Sequence of protein 2:
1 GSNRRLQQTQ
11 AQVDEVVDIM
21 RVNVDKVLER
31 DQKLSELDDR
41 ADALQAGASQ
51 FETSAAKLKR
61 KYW

This data describes a binding interaction between two proteins.

Residue-level contacts at the interface:
Residue L12 in protein 1 contacts residue L6 in protein 2 (closest heavy-atom distance 3.7 Å).
Residue I19 in protein 1 contacts residue Q12 in protein 2 (closest heavy-atom distance 3.9 Å).
Residue R23 in protein 1 contacts residue E15 in protein 2 (closest heavy-atom distance 3.7 Å).
Residue L65 in protein 1 is in contact with residue S54 in protein 2 (closest heavy-atom distance 4.0 Å).
Residue S16 in protein 1 is in contact with residue R5 in protein 2 (closest heavy-atom distance 3.6 Å).
Residue L27 in protein 1 is in contact with residue I19 in protein 2 (closest heavy-atom distance 3.8 Å).
Residue M29 in protein 1 is in contact with residue M20 in protein 2 (closest heavy-atom distance 3.9 Å).
Residue A26 in protein 1 contacts residue I19 in protein 2 (closest heavy-atom distance 3.6 Å).
Residue I43 in protein 1 contacts residue L37 in protein 2 (closest heavy-atom distance 3.7 Å).
Residue L65 in protein 1 contacts residue K57 in protein 2 (closest heavy-atom distance 3.7 Å).
Residue Q36 in protein 1 contacts residue R30 in protein 2 (closest heavy-atom distance 2.6 Å).
Residue A61 in protein 1 is in contact with residue F51 in protein 2 (closest heavy-atom distance 4.3 Å).
Residue A61 in protein 1 is in contact with residue L58 in protein 2 (closest heavy-atom distance 3.8 Å).
Residue D48 in protein 1 interacts with residue R40 in protein 2 (closest heavy-atom distance 4.2 Å).
Residue N58 in protein 1 interacts with residue F51 in protein 2 (closest heavy-atom distance 3.5 Å).
Residue D34 in protein 1 interacts with residue K26 in protein 2 (closest heavy-atom distance 2.7 Å).
Residue L12 in protein 1 is in contact with residue R5 in protein 2 (closest heavy-atom distance 4.0 Å).
Residue M64 in protein 1 contacts residue L58 in protein 2 (closest heavy-atom distance 3.9 Å).
Residue D9 in protein 1 contacts residue G1 in protein 2 (closest heavy-atom distance 3.4 Å).
Residue L65 in protein 1 contacts residue L58 in protein 2 (closest heavy-atom distance 3.4 Å).
Residue I40 in protein 1 is in contact with residue K33 in protein 2 (closest heavy-atom distance 3.6 Å).
Residue N37 in protein 1 interacts with residue K26 in protein 2 (closest heavy-atom distance 3.4 Å).
Residue M44 in protein 1 contacts residue R40 in protein 2 (closest heavy-atom distance 3.1 Å).
Residue I54 in protein 1 interacts with residue F51 in protein 2 (closest heavy-atom distance 4.2 Å).
Residue L22 in protein 1 interacts with residue V16 in protein 2 (closest heavy-atom distance 4.0 Å).
Residue I19 in protein 1 is in contact with residue V16 in protein 2 (closest heavy-atom distance 3.8 Å).
Residue G66 in protein 1 is in contact with residue K61 in protein 2 (closest heavy-atom distance 3.9 Å).
Residue M44 in protein 1 contacts residue K33 in protein 2 (closest heavy-atom distance 3.6 Å).
Residue S16 in protein 1 is in contact with residue Q12 in protein 2 (closest heavy-atom distance 2.6 Å).
Residue A61 in protein 1 is in contact with residue S54 in protein 2 (closest heavy-atom distance 4.0 Å).
Residue L65 in protein 1 is in contact with residue K61 in protein 2 (closest heavy-atom distance 3.9 Å).
Residue R23 in protein 1 contacts residue I19 in protein 2 (closest heavy-atom distance 4.1 Å).
Residue I33 in protein 1 interacts with residue N23 in protein 2 (closest heavy-atom distance 4.1 Å).
Residue I33 in protein 1 interacts with residue V27 in protein 2 (closest heavy-atom distance 4.1 Å).
Residue I54 in protein 1 contacts residue G47 in protein 2 (closest heavy-atom distance 3.5 Å).
Residue I33 in protein 1 interacts with residue K26 in protein 2 (closest heavy-atom distance 3.7 Å).
Residue M64 in protein 1 interacts with residue K61 in protein 2 (closest heavy-atom distance 3.1 Å).
Residue A26 in protein 1 contacts residue N23 in protein 2 (closest heavy-atom distance 2.8 Å).
Residue A57 in protein 1 interacts with residue F51 in protein 2 (closest heavy-atom distance 3.6 Å).
Residue K51 in protein 1 is in contact with residue L44 in protein 2 (closest heavy-atom distance 3.8 Å).
Residue N58 in protein 1 contacts residue S54 in protein 2 (closest heavy-atom distance 2.9 Å).
Residue M64 in protein 1 contacts residue Y62 in protein 2 (closest heavy-atom distance 3.1 Å).
Residue N37 in protein 1 is in contact with residue K33 in protein 2 (closest heavy-atom distance 4.0 Å).
Residue A26 in protein 1 is in contact with residue M20 in protein 2 (closest heavy-atom distance 3.6 Å).
Residue S16 in protein 1 is in contact with residue T9 in protein 2 (closest heavy-atom distance 3.8 Å).
Residue I54 in protein 1 is in contact with residue A48 in protein 2 (closest heavy-atom distance 3.9 Å).
Residue I54 in protein 1 contacts residue L44 in protein 2 (closest heavy-atom distance 3.7 Å).
Residue M29 in protein 1 contacts residue N23 in protein 2 (closest heavy-atom distance 4.0 Å).
Residue N58 in protein 1 contacts residue Q50 in protein 2 (closest heavy-atom distance 3.5 Å).
Residue I19 in protein 1 is in contact with residue V13 in protein 2 (closest heavy-atom distance 3.9 Å).
Residue N37 in protein 1 is in contact with residue R30 in protein 2 (closest heavy-atom distance 3.3 Å).
Residue K51 in protein 1 is in contact with residue A43 in protein 2 (closest heavy-atom distance 3.6 Å).
Residue D41 in protein 1 is in contact with residue K33 in protein 2 (closest heavy-atom distance 2.9 Å).
Residue R23 in protein 1 is in contact with residue V16 in protein 2 (closest heavy-atom distance 3.7 Å).
Residue A26 in protein 1 contacts residue V16 in protein 2 (closest heavy-atom distance 4.2 Å).
Residue I40 in protein 1 is in contact with residue R30 in protein 2 (closest heavy-atom distance 4.0 Å).
Residue N50 in protein 1 is in contact with residue L44 in protein 2 (closest heavy-atom distance 4.1 Å).
Residue E13 in protein 1 contacts residue R5 in protein 2 (closest heavy-atom distance 4.0 Å).
Residue G30 in protein 1 interacts with residue N23 in protein 2 (closest heavy-atom distance 3.2 Å).
Residue I40 in protein 1 interacts with residue L34 in protein 2 (closest heavy-atom distance 3.9 Å).

Sequence of protein 1:
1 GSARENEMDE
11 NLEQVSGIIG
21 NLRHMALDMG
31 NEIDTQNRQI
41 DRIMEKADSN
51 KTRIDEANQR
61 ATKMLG